These two protein chains interact to form a complex.

Sequence of chain B:
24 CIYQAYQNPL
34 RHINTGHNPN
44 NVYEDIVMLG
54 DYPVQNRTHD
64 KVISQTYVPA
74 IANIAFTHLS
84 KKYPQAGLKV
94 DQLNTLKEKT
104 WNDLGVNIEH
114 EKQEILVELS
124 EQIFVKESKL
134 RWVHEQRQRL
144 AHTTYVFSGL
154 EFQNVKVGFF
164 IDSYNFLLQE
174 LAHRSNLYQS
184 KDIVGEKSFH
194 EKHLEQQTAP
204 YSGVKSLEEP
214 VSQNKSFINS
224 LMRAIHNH

Sequence of chain A:
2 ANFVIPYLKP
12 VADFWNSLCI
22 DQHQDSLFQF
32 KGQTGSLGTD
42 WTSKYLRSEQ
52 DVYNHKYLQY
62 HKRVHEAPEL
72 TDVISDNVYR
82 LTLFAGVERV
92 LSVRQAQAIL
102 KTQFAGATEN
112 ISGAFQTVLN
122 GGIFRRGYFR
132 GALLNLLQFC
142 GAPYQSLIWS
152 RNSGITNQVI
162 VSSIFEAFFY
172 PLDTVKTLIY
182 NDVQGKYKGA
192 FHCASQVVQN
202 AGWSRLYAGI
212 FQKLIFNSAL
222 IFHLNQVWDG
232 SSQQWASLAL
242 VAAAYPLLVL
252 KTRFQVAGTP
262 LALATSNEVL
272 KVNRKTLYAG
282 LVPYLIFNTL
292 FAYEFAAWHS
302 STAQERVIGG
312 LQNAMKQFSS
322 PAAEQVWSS

Residue-level contacts at the interface:
Residue S113 in chain A interacts with residue H196 in chain B (closest heavy-atom distance 4.0 Å).
Residue T109 in chain A contacts residue T201 in chain B (closest heavy-atom distance 4.5 Å).
Residue G107 in chain A contacts residue L197 in chain B (closest heavy-atom distance 3.9 Å).
Residue T109 in chain A contacts residue L197 in chain B (closest heavy-atom distance 3.8 Å).
Residue Q117 in chain A is in contact with residue H193 in chain B (closest heavy-atom distance 3.3 Å).
Residue T109 in chain A is in contact with residue Q200 in chain B (closest heavy-atom distance 4.5 Å).
Residue A108 in chain A interacts with residue L197 in chain B (closest heavy-atom distance 4.5 Å).
Residue N111 in chain A is in contact with residue Q200 in chain B (closest heavy-atom distance 4.3 Å).